Interface contacts:
Residue L32 in the second protein is in contact with residue L32 in the first protein (closest heavy-atom distance 3.4 Å).
Residue L32 in the second protein interacts with residue D35 in the first protein (closest heavy-atom distance 3.4 Å).
Residue Q50 in the second protein contacts residue G46 in the first protein (closest heavy-atom distance 4.5 Å).
Residue L32 in the second protein is in contact with residue S36 in the first protein (closest heavy-atom distance 3.9 Å).
Residue E9 in the second protein interacts with residue L12 in the first protein (closest heavy-atom distance 2.9 Å).
Residue L15 in the second protein contacts residue E13 in the first protein (closest heavy-atom distance 4.7 Å).
Residue L12 in the second protein is in contact with residue E9 in the first protein (closest heavy-atom distance 2.9 Å).
Residue L12 in the second protein is in contact with residue V8 in the first protein (closest heavy-atom distance 4.7 Å).
Residue I31 in the second protein is in contact with residue I31 in the first protein (closest heavy-atom distance 3.4 Å).
Residue E41 in the second protein contacts residue L44 in the first protein (closest heavy-atom distance 3.5 Å).
Residue L5 in the second protein contacts residue R11 in the first protein (closest heavy-atom distance 4.0 Å).
Residue A3 in the second protein is in contact with residue H4 in the first protein (closest heavy-atom distance 3.3 Å).
Residue L12 in the second protein is in contact with residue E13 in the first protein (closest heavy-atom distance 3.2 Å).
Residue F19 in the second protein contacts residue I22 in the first protein (closest heavy-atom distance 3.6 Å).
Residue V8 in the second protein interacts with residue E9 in the first protein (closest heavy-atom distance 3.4 Å).
Residue L44 in the second protein contacts residue V49 in the first protein (closest heavy-atom distance 4.5 Å).
Residue D35 in the second protein interacts with residue L28 in the first protein (closest heavy-atom distance 4.2 Å).
Residue R38 in the second protein interacts with residue K55 in the first protein (closest heavy-atom distance 3.0 Å).
Residue L44 in the second protein interacts with residue E41 in the first protein (closest heavy-atom distance 3.5 Å).
Residue A3 in the second protein is in contact with residue A3 in the first protein (closest heavy-atom distance 4.6 Å).
Residue E16 in the second protein is in contact with residue L12 in the first protein (closest heavy-atom distance 4.5 Å).
Residue E13 in the second protein interacts with residue L12 in the first protein (closest heavy-atom distance 3.2 Å).
Residue E9 in the second protein interacts with residue R11 in the first protein (closest heavy-atom distance 4.4 Å).
Residue E16 in the second protein interacts with residue L15 in the first protein (closest heavy-atom distance 3.1 Å).
Residue I22 in the second protein contacts residue F19 in the first protein (closest heavy-atom distance 3.6 Å).
Residue G46 in the second protein is in contact with residue Q50 in the first protein (closest heavy-atom distance 4.5 Å).
Residue I22 in the second protein interacts with residue I22 in the first protein (closest heavy-atom distance 3.5 Å).
Residue L5 in the second protein interacts with residue V8 in the first protein (closest heavy-atom distance 3.4 Å).
Residue T45 in the second protein contacts residue V49 in the first protein (closest heavy-atom distance 3.4 Å).
Residue E13 in the second protein is in contact with residue L15 in the first protein (closest heavy-atom distance 4.7 Å).
Residue T45 in the second protein interacts with residue L44 in the first protein (closest heavy-atom distance 3.2 Å).
Residue E9 in the second protein is in contact with residue V8 in the first protein (closest heavy-atom distance 3.4 Å).
Residue H4 in the second protein interacts with residue A3 in the first protein (closest heavy-atom distance 3.2 Å).
Residue E41 in the second protein contacts residue I40 in the first protein (closest heavy-atom distance 3.7 Å).
Residue D35 in the second protein contacts residue I31 in the first protein (closest heavy-atom distance 4.4 Å).
Residue Q50 in the second protein is in contact with residue T45 in the first protein (closest heavy-atom distance 3.2 Å).
Residue V8 in the second protein contacts residue H4 in the first protein (closest heavy-atom distance 3.6 Å).
Residue L15 in the second protein is in contact with residue E16 in the first protein (closest heavy-atom distance 3.1 Å).
Residue F48 in the second protein interacts with residue F48 in the first protein (closest heavy-atom distance 4.7 Å).
Residue R11 in the second protein contacts residue L5 in the first protein (closest heavy-atom distance 4.0 Å).
Residue V8 in the second protein interacts with residue V8 in the first protein (closest heavy-atom distance 3.3 Å).
Residue V8 in the second protein interacts with residue L5 in the first protein (closest heavy-atom distance 3.4 Å).
Residue D35 in the second protein contacts residue L32 in the first protein (closest heavy-atom distance 3.4 Å).
Residue R11 in the second protein contacts residue E9 in the first protein (closest heavy-atom distance 4.4 Å).
Residue L12 in the second protein contacts residue E16 in the first protein (closest heavy-atom distance 4.5 Å).
Residue H4 in the second protein interacts with residue V8 in the first protein (closest heavy-atom distance 3.6 Å).
Residue L44 in the second protein is in contact with residue L44 in the first protein (closest heavy-atom distance 3.4 Å).
Residue I40 in the second protein is in contact with residue E41 in the first protein (closest heavy-atom distance 3.7 Å).
Residue V8 in the second protein interacts with residue L12 in the first protein (closest heavy-atom distance 4.7 Å).
Residue L12 in the second protein interacts with residue L12 in the first protein (closest heavy-atom distance 3.4 Å).
Residue T45 in the second protein interacts with residue Q50 in the first protein (closest heavy-atom distance 3.2 Å).
Residue V49 in the second protein contacts residue T45 in the first protein (closest heavy-atom distance 3.4 Å).
Residue E16 in the second protein is in contact with residue L20 in the first protein (closest heavy-atom distance 3.2 Å).
Residue H4 in the second protein is in contact with residue H4 in the first protein (closest heavy-atom distance 3.4 Å).
Residue I31 in the second protein is in contact with residue D35 in the first protein (closest heavy-atom distance 4.4 Å).
Residue L28 in the second protein is in contact with residue D35 in the first protein (closest heavy-atom distance 4.5 Å).
Residue E16 in the second protein is in contact with residue E16 in the first protein (closest heavy-atom distance 3.5 Å).
Residue S36 in the second protein is in contact with residue L32 in the first protein (closest heavy-atom distance 3.9 Å).
Residue V49 in the second protein interacts with residue L44 in the first protein (closest heavy-atom distance 4.5 Å).
Residue L44 in the second protein interacts with residue T45 in the first protein (closest heavy-atom distance 3.2 Å).

Sequence of the second protein:
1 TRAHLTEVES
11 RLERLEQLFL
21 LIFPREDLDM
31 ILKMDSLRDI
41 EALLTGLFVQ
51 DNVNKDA

The following describes two proteins that form a bound complex.

Sequence of the first protein:
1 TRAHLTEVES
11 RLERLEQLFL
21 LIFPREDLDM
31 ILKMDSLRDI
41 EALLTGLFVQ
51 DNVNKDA